Sequence of protein 2:
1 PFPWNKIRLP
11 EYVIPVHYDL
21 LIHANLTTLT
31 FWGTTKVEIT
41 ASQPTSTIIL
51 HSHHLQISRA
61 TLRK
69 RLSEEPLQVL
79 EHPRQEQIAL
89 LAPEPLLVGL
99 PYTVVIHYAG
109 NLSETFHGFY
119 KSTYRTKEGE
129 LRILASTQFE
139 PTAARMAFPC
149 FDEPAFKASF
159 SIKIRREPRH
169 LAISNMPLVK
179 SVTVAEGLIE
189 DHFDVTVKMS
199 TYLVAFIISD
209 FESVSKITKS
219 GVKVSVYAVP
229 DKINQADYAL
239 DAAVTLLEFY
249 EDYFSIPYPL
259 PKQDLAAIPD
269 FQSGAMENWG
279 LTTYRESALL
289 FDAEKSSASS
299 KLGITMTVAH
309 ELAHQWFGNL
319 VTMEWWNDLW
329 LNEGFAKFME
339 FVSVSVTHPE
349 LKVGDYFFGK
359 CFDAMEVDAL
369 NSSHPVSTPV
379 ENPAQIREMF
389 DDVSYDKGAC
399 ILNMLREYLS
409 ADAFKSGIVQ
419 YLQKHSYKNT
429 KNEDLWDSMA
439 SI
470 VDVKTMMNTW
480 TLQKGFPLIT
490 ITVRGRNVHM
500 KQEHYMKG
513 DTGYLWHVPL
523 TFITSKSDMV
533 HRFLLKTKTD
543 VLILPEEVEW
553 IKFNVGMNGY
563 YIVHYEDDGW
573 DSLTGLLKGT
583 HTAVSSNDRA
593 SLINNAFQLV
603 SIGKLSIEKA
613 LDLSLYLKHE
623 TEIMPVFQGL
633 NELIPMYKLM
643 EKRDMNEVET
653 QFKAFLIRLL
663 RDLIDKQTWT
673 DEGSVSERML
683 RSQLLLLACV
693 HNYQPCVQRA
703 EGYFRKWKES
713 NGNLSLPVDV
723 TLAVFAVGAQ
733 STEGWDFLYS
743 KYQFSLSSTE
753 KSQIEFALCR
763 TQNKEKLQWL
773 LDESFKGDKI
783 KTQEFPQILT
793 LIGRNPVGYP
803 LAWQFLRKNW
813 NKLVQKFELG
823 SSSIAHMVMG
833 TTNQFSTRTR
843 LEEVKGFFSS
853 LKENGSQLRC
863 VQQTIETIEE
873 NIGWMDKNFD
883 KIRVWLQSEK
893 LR

Interface contacts:
Residue M681 in protein 2 interacts with residue F11 in protein 1 (closest heavy-atom distance 4.5 Å).
Residue L793 in protein 2 is in contact with residue T13 in protein 1 (closest heavy-atom distance 4.0 Å).
Residue Y639 in protein 2 interacts with residue I14 in protein 1 (closest heavy-atom distance 2.5 Å).
Residue F629 in protein 2 contacts residue A10 in protein 1 (closest heavy-atom distance 4.3 Å).
Residue Y393 in protein 2 is in contact with residue R2 in protein 1 (closest heavy-atom distance 3.6 Å).
Residue D390 in protein 2 contacts residue R2 in protein 1 (closest heavy-atom distance 2.6 Å).
Residue N633 in protein 2 contacts residue F11 in protein 1 (closest heavy-atom distance 3.7 Å).
Residue L632 in protein 2 contacts residue V12 in protein 1 (closest heavy-atom distance 4.5 Å).
Residue F758 in protein 2 interacts with residue I14 in protein 1 (closest heavy-atom distance 3.7 Å).
Residue E643 in protein 2 interacts with residue I14 in protein 1 (closest heavy-atom distance 4.5 Å).
Residue S271 in protein 2 interacts with residue I3 in protein 1 (closest heavy-atom distance 4.4 Å).
Residue S824 in protein 2 interacts with residue R2 in protein 1 (closest heavy-atom distance 3.5 Å).
Residue R283 in protein 2 contacts residue I3 in protein 1 (closest heavy-atom distance 3.2 Å).
Residue H693 in protein 2 contacts residue I14 in protein 1 (closest heavy-atom distance 4.0 Å).
Residue P637 in protein 2 interacts with residue V12 in protein 1 (closest heavy-atom distance 4.1 Å).
Residue I636 in protein 2 is in contact with residue V12 in protein 1 (closest heavy-atom distance 3.4 Å).
Residue S754 in protein 2 interacts with residue R9 in protein 1 (closest heavy-atom distance 2.6 Å).
Residue Q685 in protein 2 contacts residue V12 in protein 1 (closest heavy-atom distance 4.5 Å).
Residue S295 in protein 2 contacts residue R9 in protein 1 (closest heavy-atom distance 2.5 Å).
Residue K640 in protein 2 is in contact with residue I14 in protein 1 (closest heavy-atom distance 2.7 Å).
Residue L689 in protein 2 interacts with residue I14 in protein 1 (closest heavy-atom distance 3.8 Å).
Residue Q685 in protein 2 interacts with residue F11 in protein 1 (closest heavy-atom distance 3.2 Å).
Residue Q789 in protein 2 is in contact with residue Q4 in protein 1 (closest heavy-atom distance 3.8 Å).
Residue Q755 in protein 2 contacts residue R9 in protein 1 (closest heavy-atom distance 4.4 Å).
Residue G272 in protein 2 is in contact with residue R2 in protein 1 (closest heavy-atom distance 4.2 Å).
Residue L724 in protein 2 contacts residue R9 in protein 1 (closest heavy-atom distance 4.6 Å).
Residue H828 in protein 2 interacts with residue Q4 in protein 1 (closest heavy-atom distance 4.2 Å).
Residue S285 in protein 2 contacts residue R9 in protein 1 (closest heavy-atom distance 3.0 Å).
Residue N633 in protein 2 interacts with residue A10 in protein 1 (closest heavy-atom distance 3.3 Å).
Residue T751 in protein 2 is in contact with residue R9 in protein 1 (closest heavy-atom distance 3.1 Å).
Residue R796 in protein 2 is in contact with residue T13 in protein 1 (closest heavy-atom distance 3.7 Å).
Residue L688 in protein 2 contacts residue I14 in protein 1 (closest heavy-atom distance 4.1 Å).
Residue S298 in protein 2 contacts residue R9 in protein 1 (closest heavy-atom distance 3.9 Å).
Residue F388 in protein 2 is in contact with residue R2 in protein 1 (closest heavy-atom distance 3.7 Å).
Residue Q270 in protein 2 contacts residue I3 in protein 1 (closest heavy-atom distance 4.4 Å).
Residue S750 in protein 2 is in contact with residue R9 in protein 1 (closest heavy-atom distance 2.9 Å).
Residue R762 in protein 2 interacts with residue I14 in protein 1 (closest heavy-atom distance 3.2 Å).
Residue F629 in protein 2 contacts residue F11 in protein 1 (closest heavy-atom distance 2.9 Å).
Residue G272 in protein 2 interacts with residue I3 in protein 1 (closest heavy-atom distance 4.0 Å).
Residue D394 in protein 2 contacts residue R2 in protein 1 (closest heavy-atom distance 3.7 Å).
Residue R796 in protein 2 interacts with residue I14 in protein 1 (closest heavy-atom distance 4.5 Å).
Residue R762 in protein 2 interacts with residue T13 in protein 1 (closest heavy-atom distance 4.7 Å).
Residue I636 in protein 2 interacts with residue I14 in protein 1 (closest heavy-atom distance 4.0 Å).
Residue S271 in protein 2 contacts residue R2 in protein 1 (closest heavy-atom distance 3.6 Å).
Residue I636 in protein 2 contacts residue T13 in protein 1 (closest heavy-atom distance 3.6 Å).
Residue Q685 in protein 2 is in contact with residue I14 in protein 1 (closest heavy-atom distance 3.4 Å).
Residue Q789 in protein 2 is in contact with residue I3 in protein 1 (closest heavy-atom distance 4.9 Å).
Residue L632 in protein 2 interacts with residue F11 in protein 1 (closest heavy-atom distance 4.1 Å).
Residue S285 in protein 2 contacts residue I3 in protein 1 (closest heavy-atom distance 4.6 Å).
Residue V692 in protein 2 is in contact with residue I14 in protein 1 (closest heavy-atom distance 4.2 Å).
Residue S297 in protein 2 interacts with residue R9 in protein 1 (closest heavy-atom distance 3.7 Å).
Residue K640 in protein 2 interacts with residue T13 in protein 1 (closest heavy-atom distance 3.8 Å).
Residue D389 in protein 2 contacts residue R2 in protein 1 (closest heavy-atom distance 3.4 Å).
Residue F758 in protein 2 contacts residue T13 in protein 1 (closest heavy-atom distance 4.4 Å).
Residue N633 in protein 2 contacts residue V12 in protein 1 (closest heavy-atom distance 3.3 Å).

Sequence of protein 1:
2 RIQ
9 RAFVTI

These two protein chains interact to form a complex.